Sequence of chain B:
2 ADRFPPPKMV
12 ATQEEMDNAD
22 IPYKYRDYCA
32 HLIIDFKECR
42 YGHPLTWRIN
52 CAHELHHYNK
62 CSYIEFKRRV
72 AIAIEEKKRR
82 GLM

Sequence of chain A:
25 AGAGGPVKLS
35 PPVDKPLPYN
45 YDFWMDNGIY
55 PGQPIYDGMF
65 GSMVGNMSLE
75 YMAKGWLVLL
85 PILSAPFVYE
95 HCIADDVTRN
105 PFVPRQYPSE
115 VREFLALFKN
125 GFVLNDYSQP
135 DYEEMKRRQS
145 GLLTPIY

Contacts between the two chains:
Residue V107 in chain A interacts with residue A74 in chain B (closest heavy-atom distance 3.8 Å).
Residue Y131 in chain A is in contact with residue E77 in chain B (closest heavy-atom distance 3.2 Å).
Residue V101 in chain A interacts with residue K78 in chain B (closest heavy-atom distance 4.4 Å).
Residue Y131 in chain A contacts residue K78 in chain B (closest heavy-atom distance 3.9 Å).
Residue Q110 in chain A interacts with residue I73 in chain B (closest heavy-atom distance 4.3 Å).
Residue S132 in chain A contacts residue E77 in chain B (closest heavy-atom distance 3.8 Å).
Residue L119 in chain A is in contact with residue K25 in chain B (closest heavy-atom distance 4.5 Å).
Residue R109 in chain A contacts residue Y59 in chain B (closest heavy-atom distance 4.5 Å).
Residue Q110 in chain A interacts with residue R70 in chain B (closest heavy-atom distance 4.0 Å).
Residue V101 in chain A is in contact with residue L83 in chain B (closest heavy-atom distance 3.8 Å).
Residue Y111 in chain A contacts residue Y26 in chain B (closest heavy-atom distance 4.9 Å).
Residue P112 in chain A contacts residue R27 in chain B (closest heavy-atom distance 3.3 Å).
Residue F106 in chain A contacts residue R70 in chain B (closest heavy-atom distance 3.9 Å).
Residue R109 in chain A contacts residue D28 in chain B (closest heavy-atom distance 2.9 Å).
Residue V115 in chain A interacts with residue Y24 in chain B (closest heavy-atom distance 3.3 Å).
Residue S132 in chain A interacts with residue I73 in chain B (closest heavy-atom distance 4.0 Å).
Residue Y131 in chain A interacts with residue A74 in chain B (closest heavy-atom distance 3.3 Å).
Residue P112 in chain A interacts with residue D28 in chain B (closest heavy-atom distance 4.4 Å).
Residue Y111 in chain A interacts with residue Y24 in chain B (closest heavy-atom distance 4.2 Å).
Residue V107 in chain A is in contact with residue V71 in chain B (closest heavy-atom distance 5.0 Å).
Residue R109 in chain A is in contact with residue Y26 in chain B (closest heavy-atom distance 4.5 Å).
Residue Y111 in chain A is in contact with residue K25 in chain B (closest heavy-atom distance 3.0 Å).
Residue F106 in chain A interacts with residue F67 in chain B (closest heavy-atom distance 3.5 Å).
Residue P105 in chain A interacts with residue K78 in chain B (closest heavy-atom distance 4.2 Å).
Residue R109 in chain A contacts residue K25 in chain B (closest heavy-atom distance 3.5 Å).
Residue Q110 in chain A is in contact with residue R69 in chain B (closest heavy-atom distance 3.4 Å).
Residue V115 in chain A contacts residue R27 in chain B (closest heavy-atom distance 3.7 Å).
Residue Y131 in chain A is in contact with residue I73 in chain B (closest heavy-atom distance 5.0 Å).
Residue Y136 in chain A contacts residue R81 in chain B (closest heavy-atom distance 5.0 Å).
Residue V101 in chain A is in contact with residue R81 in chain B (closest heavy-atom distance 4.2 Å).
Residue F118 in chain A is in contact with residue Y24 in chain B (closest heavy-atom distance 3.2 Å).
Residue F106 in chain A interacts with residue A74 in chain B (closest heavy-atom distance 3.7 Å).
Residue Y111 in chain A is in contact with residue R27 in chain B (closest heavy-atom distance 3.0 Å).
Residue Q110 in chain A interacts with residue D28 in chain B (closest heavy-atom distance 3.9 Å).
Residue P108 in chain A is in contact with residue R70 in chain B (closest heavy-atom distance 3.6 Å).
Residue Y111 in chain A contacts residue D28 in chain B (closest heavy-atom distance 3.5 Å).
Residue S132 in chain A contacts residue A2 in chain B (closest heavy-atom distance 4.6 Å).
Residue R109 in chain A contacts residue R70 in chain B (closest heavy-atom distance 3.6 Å).
Residue P112 in chain A contacts residue M10 in chain B (closest heavy-atom distance 3.6 Å).
Residue L119 in chain A interacts with residue Y24 in chain B (closest heavy-atom distance 4.2 Å).
Residue F106 in chain A is in contact with residue V71 in chain B (closest heavy-atom distance 3.9 Å).
Residue P112 in chain A is in contact with residue Y29 in chain B (closest heavy-atom distance 3.9 Å).
Residue Y111 in chain A contacts residue Y29 in chain B (closest heavy-atom distance 3.6 Å).
Residue Y131 in chain A contacts residue R81 in chain B (closest heavy-atom distance 3.6 Å).
Residue V107 in chain A interacts with residue I73 in chain B (closest heavy-atom distance 4.0 Å).
Residue P105 in chain A is in contact with residue V71 in chain B (closest heavy-atom distance 3.8 Å).
Residue Q110 in chain A contacts residue Y29 in chain B (closest heavy-atom distance 3.6 Å).
Residue V107 in chain A contacts residue R70 in chain B (closest heavy-atom distance 2.8 Å).
Residue P105 in chain A interacts with residue A74 in chain B (closest heavy-atom distance 3.3 Å).

These two protein chains interact to form a complex.